Sequence of chain B:
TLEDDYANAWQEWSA

Sequence of chain A:
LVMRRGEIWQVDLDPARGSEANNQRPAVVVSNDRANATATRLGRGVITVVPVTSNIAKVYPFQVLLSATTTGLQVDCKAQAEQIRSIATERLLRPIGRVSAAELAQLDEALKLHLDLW

Residue-level contacts at the interface:
Residue T41 in chain A is in contact with residue W10 in chain B (closest heavy-atom distance 4.2 Å).
Residue R37 in chain A interacts with residue L2 in chain B (closest heavy-atom distance 3.5 Å).
Residue V49 in chain A is in contact with residue W10 in chain B (closest heavy-atom distance 3.1 Å).
Residue R37 in chain A contacts residue Y6 in chain B (closest heavy-atom distance 4.8 Å).
Residue G48 in chain A interacts with residue W10 in chain B (closest heavy-atom distance 3.5 Å).
Residue R37 in chain A contacts residue E3 in chain B (closest heavy-atom distance 3.5 Å).
Residue T41 in chain A interacts with residue E3 in chain B (closest heavy-atom distance 2.9 Å).
Residue L45 in chain A is in contact with residue Q11 in chain B (closest heavy-atom distance 3.6 Å).
Residue R44 in chain A contacts residue E3 in chain B (closest heavy-atom distance 4.1 Å).
Residue A38 in chain A interacts with residue W10 in chain B (closest heavy-atom distance 3.2 Å).
Residue T41 in chain A is in contact with residue Y6 in chain B (closest heavy-atom distance 4.6 Å).
Residue R44 in chain A interacts with residue D4 in chain B (closest heavy-atom distance 3.7 Å).
Residue A38 in chain A is in contact with residue Y6 in chain B (closest heavy-atom distance 3.6 Å).
Residue L45 in chain A is in contact with residue A7 in chain B (closest heavy-atom distance 3.9 Å).
Residue T41 in chain A interacts with residue A7 in chain B (closest heavy-atom distance 4.2 Å).
Residue L45 in chain A interacts with residue W10 in chain B (closest heavy-atom distance 4.6 Å).
Residue R44 in chain A interacts with residue A7 in chain B (closest heavy-atom distance 5.0 Å).
Residue N35 in chain A interacts with residue Y6 in chain B (closest heavy-atom distance 3.3 Å).
Residue R47 in chain A interacts with residue W10 in chain B (closest heavy-atom distance 4.2 Å).
Residue N35 in chain A interacts with residue L2 in chain B (closest heavy-atom distance 4.8 Å).
Residue A42 in chain A interacts with residue W10 in chain B (closest heavy-atom distance 4.0 Å).

The following describes two proteins that form a bound complex.